Sequence of chain A:
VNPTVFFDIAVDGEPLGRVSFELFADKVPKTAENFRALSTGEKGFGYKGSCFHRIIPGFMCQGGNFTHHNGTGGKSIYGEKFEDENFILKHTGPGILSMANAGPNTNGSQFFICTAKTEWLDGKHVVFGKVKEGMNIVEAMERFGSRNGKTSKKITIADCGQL

Residue-level contacts at the interface:
Residue R55 in chain A is in contact with residue V9 in chain B (closest heavy-atom distance 4.0 Å).

Sequence of chain B:
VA

This data describes a binding interaction between two proteins.